Interface contacts:
Residue I335 in protein 1 contacts residue T469 in protein 2 (closest heavy-atom distance 4.6 Å).
Residue S136 in protein 1 interacts with residue Q470 in protein 2 (closest heavy-atom distance 4.6 Å).
Residue E114 in protein 1 contacts residue K279 in protein 2 (closest heavy-atom distance 3.7 Å).
Residue T338 in protein 1 is in contact with residue L454 in protein 2 (closest heavy-atom distance 4.4 Å).
Residue T339 in protein 1 interacts with residue L466 in protein 2 (closest heavy-atom distance 4.8 Å).

Sequence of protein 1:
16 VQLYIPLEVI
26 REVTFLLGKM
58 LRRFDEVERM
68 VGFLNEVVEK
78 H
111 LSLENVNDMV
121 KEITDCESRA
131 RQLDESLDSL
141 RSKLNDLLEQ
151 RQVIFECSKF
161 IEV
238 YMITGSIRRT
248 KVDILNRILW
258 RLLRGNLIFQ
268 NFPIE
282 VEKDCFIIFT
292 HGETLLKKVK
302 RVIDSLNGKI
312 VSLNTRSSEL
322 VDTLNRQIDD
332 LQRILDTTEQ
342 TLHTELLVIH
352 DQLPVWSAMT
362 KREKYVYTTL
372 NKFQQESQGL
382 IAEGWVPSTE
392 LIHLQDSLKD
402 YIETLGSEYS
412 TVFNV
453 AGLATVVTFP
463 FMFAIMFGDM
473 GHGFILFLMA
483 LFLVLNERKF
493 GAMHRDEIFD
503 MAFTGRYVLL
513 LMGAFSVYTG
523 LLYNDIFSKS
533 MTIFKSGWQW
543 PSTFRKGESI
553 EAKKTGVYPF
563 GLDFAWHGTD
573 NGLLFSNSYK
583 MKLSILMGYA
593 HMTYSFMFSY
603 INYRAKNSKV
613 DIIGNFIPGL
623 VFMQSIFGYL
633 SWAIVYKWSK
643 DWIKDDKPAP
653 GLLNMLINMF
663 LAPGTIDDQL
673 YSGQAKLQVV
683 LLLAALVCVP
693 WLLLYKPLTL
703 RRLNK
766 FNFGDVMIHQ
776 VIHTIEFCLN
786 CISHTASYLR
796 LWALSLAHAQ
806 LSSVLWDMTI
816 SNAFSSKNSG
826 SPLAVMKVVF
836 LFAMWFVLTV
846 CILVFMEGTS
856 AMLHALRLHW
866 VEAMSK

Sequence of protein 2:
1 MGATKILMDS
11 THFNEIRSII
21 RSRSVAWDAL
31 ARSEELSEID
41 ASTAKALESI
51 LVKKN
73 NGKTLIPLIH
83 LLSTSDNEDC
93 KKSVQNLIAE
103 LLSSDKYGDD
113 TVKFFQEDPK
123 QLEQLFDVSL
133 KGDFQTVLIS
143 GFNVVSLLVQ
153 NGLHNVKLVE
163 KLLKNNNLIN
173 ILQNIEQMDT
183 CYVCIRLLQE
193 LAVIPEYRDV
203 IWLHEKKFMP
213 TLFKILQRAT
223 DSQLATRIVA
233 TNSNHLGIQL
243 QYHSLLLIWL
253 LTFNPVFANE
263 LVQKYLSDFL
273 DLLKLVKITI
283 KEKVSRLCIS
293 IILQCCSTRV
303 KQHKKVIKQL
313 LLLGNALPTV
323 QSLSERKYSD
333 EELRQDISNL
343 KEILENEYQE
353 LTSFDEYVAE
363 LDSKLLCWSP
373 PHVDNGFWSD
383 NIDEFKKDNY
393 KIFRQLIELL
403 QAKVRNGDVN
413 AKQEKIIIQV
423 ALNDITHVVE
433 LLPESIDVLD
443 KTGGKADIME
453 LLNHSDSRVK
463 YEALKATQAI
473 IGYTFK

This data describes a binding interaction between two proteins.